Residue-level contacts at the interface:
Residue R143 in protein 1 interacts with residue E96 in protein 2 (closest heavy-atom distance 4.5 Å).
Residue A146 in protein 1 interacts with residue Q99 in protein 2 (closest heavy-atom distance 4.8 Å).
Residue A146 in protein 1 interacts with residue V100 in protein 2 (closest heavy-atom distance 5.0 Å).
Residue R144 in protein 1 contacts residue E96 in protein 2 (closest heavy-atom distance 4.6 Å).

The following describes two proteins that form a bound complex.

Sequence of protein 1:
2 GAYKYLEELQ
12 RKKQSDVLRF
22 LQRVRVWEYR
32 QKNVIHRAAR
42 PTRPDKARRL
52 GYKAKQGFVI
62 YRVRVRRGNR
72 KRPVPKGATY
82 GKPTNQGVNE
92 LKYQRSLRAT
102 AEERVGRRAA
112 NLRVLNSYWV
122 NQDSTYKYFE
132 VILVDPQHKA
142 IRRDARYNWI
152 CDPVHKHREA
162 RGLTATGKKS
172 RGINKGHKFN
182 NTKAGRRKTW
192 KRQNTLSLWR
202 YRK

Sequence of protein 2:
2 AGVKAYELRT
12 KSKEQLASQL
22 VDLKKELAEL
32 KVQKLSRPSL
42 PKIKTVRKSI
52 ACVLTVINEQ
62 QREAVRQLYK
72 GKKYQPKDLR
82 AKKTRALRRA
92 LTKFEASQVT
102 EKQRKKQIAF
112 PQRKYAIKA